Sequence of the second protein:
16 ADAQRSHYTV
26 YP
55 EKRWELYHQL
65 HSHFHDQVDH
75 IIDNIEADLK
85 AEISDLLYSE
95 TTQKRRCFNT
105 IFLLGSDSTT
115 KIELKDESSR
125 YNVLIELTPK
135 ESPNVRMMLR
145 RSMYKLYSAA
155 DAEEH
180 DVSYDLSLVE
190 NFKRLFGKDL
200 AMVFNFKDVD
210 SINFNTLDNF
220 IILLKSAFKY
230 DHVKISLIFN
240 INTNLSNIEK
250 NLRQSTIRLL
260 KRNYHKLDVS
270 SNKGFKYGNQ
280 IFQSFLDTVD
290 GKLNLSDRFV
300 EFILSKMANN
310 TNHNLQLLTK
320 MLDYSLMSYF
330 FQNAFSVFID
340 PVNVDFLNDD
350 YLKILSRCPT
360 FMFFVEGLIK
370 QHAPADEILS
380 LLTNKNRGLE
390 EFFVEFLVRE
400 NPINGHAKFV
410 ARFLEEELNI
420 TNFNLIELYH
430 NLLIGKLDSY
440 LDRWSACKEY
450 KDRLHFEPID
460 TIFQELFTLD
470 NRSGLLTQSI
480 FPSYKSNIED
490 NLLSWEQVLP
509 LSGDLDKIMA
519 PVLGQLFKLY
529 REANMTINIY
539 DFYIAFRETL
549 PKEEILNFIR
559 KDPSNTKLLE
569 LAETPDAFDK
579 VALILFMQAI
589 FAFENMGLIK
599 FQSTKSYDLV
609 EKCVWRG

The following describes two proteins that form a bound complex.

Residue-level contacts at the interface:
Residue Q586 in the second protein interacts with residue N282 in the first protein (closest heavy-atom distance 3.0 Å).
Residue Q586 in the second protein interacts with residue P485 in the first protein (closest heavy-atom distance 3.2 Å).
Residue S21 in the second protein interacts with residue N367 in the first protein (closest heavy-atom distance 3.2 Å).
Residue L498 in the second protein is in contact with residue Q286 in the first protein (closest heavy-atom distance 3.3 Å).
Residue L581 in the second protein is in contact with residue P267 in the first protein (closest heavy-atom distance 3.2 Å).
Residue Y148 in the second protein contacts residue Y395 in the first protein (closest heavy-atom distance 3.2 Å).
Residue K319 in the second protein is in contact with residue F475 in the first protein (closest heavy-atom distance 2.3 Å).
Residue D539 in the second protein is in contact with residue H261 in the first protein (closest heavy-atom distance 3.2 Å).
Residue V25 in the second protein is in contact with residue P359 in the first protein (closest heavy-atom distance 3.2 Å).
Residue F589 in the second protein is in contact with residue Q493 in the first protein (closest heavy-atom distance 3.1 Å).
Residue V25 in the second protein is in contact with residue C360 in the first protein (closest heavy-atom distance 2.6 Å).
Residue N593 in the second protein is in contact with residue D457 in the first protein (closest heavy-atom distance 3.1 Å).
Residue K578 in the second protein interacts with residue D268 in the first protein (closest heavy-atom distance 3.1 Å).
Residue H22 in the second protein is in contact with residue C370 in the first protein (closest heavy-atom distance 3.2 Å).
Residue Y483 in the second protein interacts with residue T456 in the first protein (closest heavy-atom distance 3.0 Å).
Residue D514 in the second protein is in contact with residue Q286 in the first protein (closest heavy-atom distance 3.1 Å).
Residue L607 in the second protein is in contact with residue R260 in the first protein (closest heavy-atom distance 3.3 Å).
Residue R20 in the second protein interacts with residue N367 in the first protein (closest heavy-atom distance 3.1 Å).
Residue A18 in the second protein contacts residue R323 in the first protein (closest heavy-atom distance 3.3 Å).
Residue Y483 in the second protein interacts with residue I459 in the first protein (closest heavy-atom distance 3.0 Å).
Residue Y538 in the second protein is in contact with residue M265 in the first protein (closest heavy-atom distance 2.5 Å).
Residue H312 in the second protein is in contact with residue M468 in the first protein (closest heavy-atom distance 3.3 Å).
Residue M594 in the second protein contacts residue D457 in the first protein (closest heavy-atom distance 3.3 Å).
Residue S478 in the second protein contacts residue F477 in the first protein (closest heavy-atom distance 2.9 Å).
Residue S21 in the second protein contacts residue C370 in the first protein (closest heavy-atom distance 2.6 Å).
Residue H312 in the second protein interacts with residue Q471 in the first protein (closest heavy-atom distance 2.9 Å).
Residue R145 in the second protein contacts residue G397 in the first protein (closest heavy-atom distance 3.0 Å).
Residue Y26 in the second protein is in contact with residue L382 in the first protein (closest heavy-atom distance 3.1 Å).
Residue H22 in the second protein contacts residue I362 in the first protein (closest heavy-atom distance 3.3 Å).
Residue F589 in the second protein is in contact with residue D494 in the first protein (closest heavy-atom distance 3.3 Å).
Residue Y23 in the second protein contacts residue I362 in the first protein (closest heavy-atom distance 3.0 Å).
Residue T24 in the second protein contacts residue L361 in the first protein (closest heavy-atom distance 3.2 Å).
Residue S21 in the second protein is in contact with residue S369 in the first protein (closest heavy-atom distance 3.3 Å).
Residue Y538 in the second protein is in contact with residue H261 in the first protein (closest heavy-atom distance 3.1 Å).
Residue H312 in the second protein interacts with residue N467 in the first protein (closest heavy-atom distance 3.3 Å).
Residue D514 in the second protein is in contact with residue F285 in the first protein (closest heavy-atom distance 2.8 Å).
Residue K319 in the second protein contacts residue N474 in the first protein (closest heavy-atom distance 3.0 Å).
Residue P27 in the second protein contacts residue N356 in the first protein (closest heavy-atom distance 3.0 Å).
Residue Q315 in the second protein contacts residue Q471 in the first protein (closest heavy-atom distance 3.0 Å).
Residue H22 in the second protein interacts with residue N364 in the first protein (closest heavy-atom distance 3.0 Å).
Residue H65 in the second protein interacts with residue Q310 in the first protein (closest heavy-atom distance 3.0 Å).
Residue N536 in the second protein contacts residue H261 in the first protein (closest heavy-atom distance 2.4 Å).
Residue Y483 in the second protein contacts residue Y317 in the first protein (closest heavy-atom distance 3.3 Å).
Residue F589 in the second protein interacts with residue S490 in the first protein (closest heavy-atom distance 3.0 Å).
Residue M594 in the second protein contacts residue I459 in the first protein (closest heavy-atom distance 3.1 Å).
Residue R20 in the second protein is in contact with residue N364 in the first protein (closest heavy-atom distance 3.0 Å).
Residue Y61 in the second protein contacts residue Q310 in the first protein (closest heavy-atom distance 3.2 Å).
Residue M326 in the second protein interacts with residue F306 in the first protein (closest heavy-atom distance 3.3 Å).
Residue M594 in the second protein contacts residue G320 in the first protein (closest heavy-atom distance 3.3 Å).
Residue Q19 in the second protein contacts residue N367 in the first protein (closest heavy-atom distance 2.4 Å).
Residue P519 in the second protein contacts residue Q286 in the first protein (closest heavy-atom distance 3.3 Å).
Residue F556 in the second protein interacts with residue F280 in the first protein (closest heavy-atom distance 3.1 Å).
Residue N309 in the second protein is in contact with residue N467 in the first protein (closest heavy-atom distance 2.9 Å).
Residue Y323 in the second protein contacts residue E307 in the first protein (closest heavy-atom distance 3.1 Å).
Residue N536 in the second protein interacts with residue R260 in the first protein (closest heavy-atom distance 3.1 Å).
Residue P27 in the second protein contacts residue S357 in the first protein (closest heavy-atom distance 2.7 Å).
Residue K115 in the second protein interacts with residue D409 in the first protein (closest heavy-atom distance 3.2 Å).
Residue A18 in the second protein is in contact with residue N364 in the first protein (closest heavy-atom distance 2.3 Å).
Residue H22 in the second protein is in contact with residue V375 in the first protein (closest heavy-atom distance 3.3 Å).
Residue R145 in the second protein contacts residue Y395 in the first protein (closest heavy-atom distance 3.3 Å).

Sequence of the first protein:
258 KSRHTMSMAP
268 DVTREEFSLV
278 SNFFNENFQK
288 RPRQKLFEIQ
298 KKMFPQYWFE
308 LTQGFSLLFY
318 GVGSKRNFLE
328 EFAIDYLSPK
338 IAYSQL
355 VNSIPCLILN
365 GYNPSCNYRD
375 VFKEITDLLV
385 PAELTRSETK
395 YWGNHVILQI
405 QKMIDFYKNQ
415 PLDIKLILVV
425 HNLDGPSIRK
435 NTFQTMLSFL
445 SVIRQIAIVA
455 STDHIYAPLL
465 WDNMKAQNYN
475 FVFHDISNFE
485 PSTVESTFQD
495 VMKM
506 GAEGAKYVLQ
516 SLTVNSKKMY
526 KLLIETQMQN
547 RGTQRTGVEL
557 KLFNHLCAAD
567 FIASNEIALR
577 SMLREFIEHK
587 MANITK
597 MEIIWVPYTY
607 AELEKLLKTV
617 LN